Sequence of protein 2:
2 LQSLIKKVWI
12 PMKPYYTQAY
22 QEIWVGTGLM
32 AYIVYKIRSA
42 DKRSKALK

Residue-level contacts at the interface:
Residue D42 in protein 2 is in contact with residue T6 in protein 1 (closest heavy-atom distance 4.4 Å).

This data describes a binding interaction between two proteins.

Sequence of protein 1:
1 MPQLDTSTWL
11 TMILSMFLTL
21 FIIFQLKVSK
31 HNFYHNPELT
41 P